Sequence of the first protein:
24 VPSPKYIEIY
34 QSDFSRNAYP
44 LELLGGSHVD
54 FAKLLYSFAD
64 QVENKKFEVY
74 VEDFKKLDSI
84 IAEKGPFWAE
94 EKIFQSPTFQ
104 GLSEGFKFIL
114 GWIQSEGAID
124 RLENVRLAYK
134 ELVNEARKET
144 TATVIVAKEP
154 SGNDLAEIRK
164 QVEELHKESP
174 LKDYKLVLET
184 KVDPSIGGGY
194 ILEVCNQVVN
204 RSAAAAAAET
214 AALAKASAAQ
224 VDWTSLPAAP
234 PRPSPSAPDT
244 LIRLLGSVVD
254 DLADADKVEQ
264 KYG

Contacts between the two chains:
Residue D76 in the second protein is in contact with residue G120 in the first protein (closest heavy-atom distance 4.9 Å).
Residue K75 in the second protein interacts with residue D123 in the first protein (closest heavy-atom distance 3.5 Å).
Residue K75 in the second protein contacts residue G120 in the first protein (closest heavy-atom distance 4.0 Å).
Residue K47 in the second protein is in contact with residue E93 in the first protein (closest heavy-atom distance 4.0 Å).

Sequence of the second protein:
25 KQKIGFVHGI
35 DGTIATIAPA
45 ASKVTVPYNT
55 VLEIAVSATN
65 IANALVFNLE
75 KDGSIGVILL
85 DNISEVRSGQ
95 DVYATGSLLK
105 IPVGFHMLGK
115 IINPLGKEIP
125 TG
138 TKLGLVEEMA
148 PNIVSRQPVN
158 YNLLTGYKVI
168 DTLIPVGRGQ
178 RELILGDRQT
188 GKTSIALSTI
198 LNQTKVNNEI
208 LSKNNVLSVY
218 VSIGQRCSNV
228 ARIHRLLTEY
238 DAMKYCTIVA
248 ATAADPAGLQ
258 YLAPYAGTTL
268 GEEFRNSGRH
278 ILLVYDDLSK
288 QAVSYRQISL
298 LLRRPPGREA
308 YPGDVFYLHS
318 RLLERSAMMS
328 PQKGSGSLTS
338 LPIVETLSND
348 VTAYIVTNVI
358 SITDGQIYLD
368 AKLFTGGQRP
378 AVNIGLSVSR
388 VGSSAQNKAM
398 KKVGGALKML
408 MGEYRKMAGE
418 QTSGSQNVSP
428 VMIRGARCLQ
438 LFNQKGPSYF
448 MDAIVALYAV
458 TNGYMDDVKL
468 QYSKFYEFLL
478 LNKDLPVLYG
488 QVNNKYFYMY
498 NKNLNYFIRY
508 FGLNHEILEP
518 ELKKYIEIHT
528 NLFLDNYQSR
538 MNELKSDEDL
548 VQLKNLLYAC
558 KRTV

These two protein chains interact to form a complex.